Sequence of chain A:
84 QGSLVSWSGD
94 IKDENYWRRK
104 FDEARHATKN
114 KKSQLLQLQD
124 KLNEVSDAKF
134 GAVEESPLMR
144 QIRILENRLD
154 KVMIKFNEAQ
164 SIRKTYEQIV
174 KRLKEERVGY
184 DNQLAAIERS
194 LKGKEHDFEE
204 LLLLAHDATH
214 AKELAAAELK

Sequence of chain B:
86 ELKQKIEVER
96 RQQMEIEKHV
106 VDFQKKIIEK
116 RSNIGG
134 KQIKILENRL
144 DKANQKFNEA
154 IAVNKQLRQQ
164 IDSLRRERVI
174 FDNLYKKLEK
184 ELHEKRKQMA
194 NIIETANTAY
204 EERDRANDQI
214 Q

The following describes two proteins that form a bound complex.

Residue-level contacts at the interface:
Residue K197 in chain A contacts residue K188 in chain B (closest heavy-atom distance 2.8 Å).
Residue K158 in chain A contacts residue I154 in chain B (closest heavy-atom distance 3.0 Å).
Residue F201 in chain A interacts with residue M192 in chain B (closest heavy-atom distance 3.0 Å).
Residue E198 in chain A is in contact with residue K188 in chain B (closest heavy-atom distance 2.5 Å).
Residue K197 in chain A contacts residue R189 in chain B (closest heavy-atom distance 1.8 Å).
Residue Y183 in chain A contacts residue D175 in chain B (closest heavy-atom distance 2.5 Å).
Residue I145 in chain A contacts residue L139 in chain B (closest heavy-atom distance 3.4 Å).
Residue E191 in chain A is in contact with residue L185 in chain B (closest heavy-atom distance 3.2 Å).
Residue L187 in chain A interacts with residue L181 in chain B (closest heavy-atom distance 2.7 Å).
Residue L152 in chain A is in contact with residue A146 in chain B (closest heavy-atom distance 3.4 Å).
Residue Y99 in chain A contacts residue I91 in chain B (closest heavy-atom distance 3.4 Å).
Residue Q144 in chain A interacts with residue E140 in chain B (closest heavy-atom distance 2.8 Å).
Residue L204 in chain A is in contact with residue Y203 in chain B (closest heavy-atom distance 3.3 Å).
Residue T212 in chain A interacts with residue E205 in chain B (closest heavy-atom distance 2.8 Å).
Residue Y169 in chain A is in contact with residue R168 in chain B (closest heavy-atom distance 3.4 Å).
Residue L141 in chain A contacts residue I136 in chain B (closest heavy-atom distance 3.4 Å).
Residue V155 in chain A contacts residue F150 in chain B (closest heavy-atom distance 3.4 Å).
Residue Q144 in chain A contacts residue L139 in chain B (closest heavy-atom distance 3.2 Å).
Residue E191 in chain A contacts residue L181 in chain B (closest heavy-atom distance 3.2 Å).
Residue L152 in chain A interacts with residue R142 in chain B (closest heavy-atom distance 3.1 Å).
Residue Q117 in chain A contacts residue Q109 in chain B (closest heavy-atom distance 3.3 Å).
Residue I190 in chain A interacts with residue L185 in chain B (closest heavy-atom distance 3.3 Å).
Residue F201 in chain A is in contact with residue Q191 in chain B (closest heavy-atom distance 1.8 Å).
Residue K215 in chain A contacts residue R208 in chain B (closest heavy-atom distance 2.4 Å).
Residue D123 in chain A is in contact with residue R116 in chain B (closest heavy-atom distance 3.2 Å).
Residue K114 in chain A is in contact with residue E102 in chain B (closest heavy-atom distance 3.2 Å).
Residue K158 in chain A interacts with residue F150 in chain B (closest heavy-atom distance 3.2 Å).
Residue D96 in chain A interacts with residue K88 in chain B (closest heavy-atom distance 3.0 Å).
Residue E127 in chain A is in contact with residue R116 in chain B (closest heavy-atom distance 2.5 Å).
Residue K124 in chain A is in contact with residue R116 in chain B (closest heavy-atom distance 3.1 Å).
Residue L194 in chain A interacts with residue L185 in chain B (closest heavy-atom distance 2.7 Å).
Residue R180 in chain A interacts with residue R171 in chain B (closest heavy-atom distance 1.8 Å).
Residue Y99 in chain A interacts with residue K88 in chain B (closest heavy-atom distance 3.2 Å).
Residue R180 in chain A interacts with residue F174 in chain B (closest heavy-atom distance 3.3 Å).
Residue E106 in chain A is in contact with residue Q98 in chain B (closest heavy-atom distance 3.1 Å).
Residue V136 in chain A interacts with residue K134 in chain B (closest heavy-atom distance 3.3 Å).
Residue E179 in chain A interacts with residue D175 in chain B (closest heavy-atom distance 3.3 Å).
Residue F201 in chain A is in contact with residue N194 in chain B (closest heavy-atom distance 2.3 Å).
Residue Q163 in chain A interacts with residue N157 in chain B (closest heavy-atom distance 2.6 Å).
Residue A211 in chain A contacts residue A209 in chain B (closest heavy-atom distance 3.2 Å).
Residue K103 in chain A interacts with residue E94 in chain B (closest heavy-atom distance 3.1 Å).
Residue E127 in chain A interacts with residue I119 in chain B (closest heavy-atom distance 3.2 Å).
Residue L141 in chain A interacts with residue E140 in chain B (closest heavy-atom distance 3.1 Å).
Residue F159 in chain A interacts with residue A153 in chain B (closest heavy-atom distance 3.4 Å).
Residue R166 in chain A contacts residue L160 in chain B (closest heavy-atom distance 3.3 Å).
Residue L204 in chain A is in contact with residue A199 in chain B (closest heavy-atom distance 2.2 Å).
Residue L194 in chain A interacts with residue K188 in chain B (closest heavy-atom distance 2.6 Å).
Residue A211 in chain A is in contact with residue E205 in chain B (closest heavy-atom distance 3.0 Å).
Residue Y183 in chain A contacts residue Y178 in chain B (closest heavy-atom distance 3.2 Å).
Residue Y99 in chain A interacts with residue E92 in chain B (closest heavy-atom distance 3.3 Å).
Residue F201 in chain A contacts residue I195 in chain B (closest heavy-atom distance 2.0 Å).
Residue L222 in chain A contacts residue Q212 in chain B (closest heavy-atom distance 2.5 Å).
Residue E149 in chain A is in contact with residue R142 in chain B (closest heavy-atom distance 3.3 Å).
Residue A162 in chain A interacts with residue N157 in chain B (closest heavy-atom distance 3.3 Å).
Residue K197 in chain A interacts with residue M192 in chain B (closest heavy-atom distance 2.2 Å).
Residue K197 in chain A contacts residue I195 in chain B (closest heavy-atom distance 3.1 Å).
Residue M142 in chain A is in contact with residue Q135 in chain B (closest heavy-atom distance 3.2 Å).
Residue L148 in chain A interacts with residue L143 in chain B (closest heavy-atom distance 3.4 Å).
Residue E170 in chain A is in contact with residue I164 in chain B (closest heavy-atom distance 3.3 Å).
Residue Q144 in chain A contacts residue L143 in chain B (closest heavy-atom distance 3.3 Å).